Sequence of protein 2:
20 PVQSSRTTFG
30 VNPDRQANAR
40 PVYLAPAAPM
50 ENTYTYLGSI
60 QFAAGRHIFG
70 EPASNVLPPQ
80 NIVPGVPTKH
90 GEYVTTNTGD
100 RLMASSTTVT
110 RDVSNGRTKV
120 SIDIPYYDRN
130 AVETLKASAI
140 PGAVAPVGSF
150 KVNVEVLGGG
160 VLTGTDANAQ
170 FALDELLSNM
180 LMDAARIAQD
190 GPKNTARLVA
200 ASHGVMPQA

Sequence of protein 1:
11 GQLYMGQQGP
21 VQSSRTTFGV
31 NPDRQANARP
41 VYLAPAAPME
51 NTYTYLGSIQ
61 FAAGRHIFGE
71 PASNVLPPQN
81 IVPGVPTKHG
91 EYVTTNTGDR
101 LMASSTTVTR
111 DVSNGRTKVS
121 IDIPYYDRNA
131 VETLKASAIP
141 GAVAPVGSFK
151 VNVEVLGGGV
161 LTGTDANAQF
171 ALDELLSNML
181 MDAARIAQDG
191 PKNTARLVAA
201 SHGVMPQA

This data describes a binding interaction between two proteins.

Interface contacts:
Residue G203 in protein 1 is in contact with residue T87 in protein 2 (closest heavy-atom distance 3.1 Å).
Residue K192 in protein 1 is in contact with residue E174 in protein 2 (closest heavy-atom distance 3.1 Å).
Residue S201 in protein 1 is in contact with residue R39 in protein 2 (closest heavy-atom distance 3.0 Å).
Residue Y42 in protein 1 contacts residue A195 in protein 2 (closest heavy-atom distance 2.7 Å).
Residue E174 in protein 1 interacts with residue R196 in protein 2 (closest heavy-atom distance 2.8 Å).
Residue A200 in protein 1 interacts with residue G115 in protein 2 (closest heavy-atom distance 2.6 Å).
Residue H66 in protein 1 is in contact with residue T164 in protein 2 (closest heavy-atom distance 3.2 Å).
Residue R196 in protein 1 contacts residue E174 in protein 2 (closest heavy-atom distance 2.7 Å).
Residue A142 in protein 1 contacts residue F28 in protein 2 (closest heavy-atom distance 3.1 Å).
Residue Q188 in protein 1 is in contact with residue S177 in protein 2 (closest heavy-atom distance 3.1 Å).
Residue G159 in protein 1 interacts with residue Y125 in protein 2 (closest heavy-atom distance 3.0 Å).
Residue M205 in protein 1 interacts with residue L43 in protein 2 (closest heavy-atom distance 3.0 Å).
Residue R39 in protein 1 contacts residue A195 in protein 2 (closest heavy-atom distance 3.2 Å).
Residue H202 in protein 1 is in contact with residue V41 in protein 2 (closest heavy-atom distance 3.0 Å).
Residue A195 in protein 1 interacts with residue R39 in protein 2 (closest heavy-atom distance 3.1 Å).
Residue M49 in protein 1 is in contact with residue D182 in protein 2 (closest heavy-atom distance 3.1 Å).
Residue V41 in protein 1 is in contact with residue H202 in protein 2 (closest heavy-atom distance 3.0 Å).
Residue V198 in protein 1 interacts with residue R39 in protein 2 (closest heavy-atom distance 3.2 Å).
Residue D173 in protein 1 contacts residue V198 in protein 2 (closest heavy-atom distance 2.9 Å).
Residue N178 in protein 1 contacts residue Y55 in protein 2 (closest heavy-atom distance 3.2 Å).
Residue T87 in protein 1 interacts with residue G203 in protein 2 (closest heavy-atom distance 2.9 Å).
Residue R39 in protein 1 contacts residue S201 in protein 2 (closest heavy-atom distance 3.1 Å).
Residue R34 in protein 1 interacts with residue V146 in protein 2 (closest heavy-atom distance 3.2 Å).
Residue Y125 in protein 1 interacts with residue R34 in protein 2 (closest heavy-atom distance 2.5 Å).
Residue N152 in protein 1 is in contact with residue E154 in protein 2 (closest heavy-atom distance 2.9 Å).
Residue A199 in protein 1 interacts with residue R39 in protein 2 (closest heavy-atom distance 3.0 Å).
Residue T52 in protein 1 is in contact with residue D182 in protein 2 (closest heavy-atom distance 2.8 Å).
Residue A195 in protein 1 interacts with residue Y42 in protein 2 (closest heavy-atom distance 2.8 Å).
Residue L156 in protein 1 is in contact with residue K150 in protein 2 (closest heavy-atom distance 3.0 Å).
Residue E50 in protein 1 interacts with residue R185 in protein 2 (closest heavy-atom distance 3.1 Å).
Residue D173 in protein 1 is in contact with residue R196 in protein 2 (closest heavy-atom distance 2.8 Å).
Residue F170 in protein 1 contacts residue N193 in protein 2 (closest heavy-atom distance 2.9 Å).
Residue V146 in protein 1 is in contact with residue R34 in protein 2 (closest heavy-atom distance 2.7 Å).
Residue A168 in protein 1 is in contact with residue G64 in protein 2 (closest heavy-atom distance 3.1 Å).
Residue E154 in protein 1 interacts with residue N152 in protein 2 (closest heavy-atom distance 2.8 Å).
Residue K88 in protein 1 interacts with residue S201 in protein 2 (closest heavy-atom distance 3.2 Å).
Residue D33 in protein 1 interacts with residue R65 in protein 2 (closest heavy-atom distance 3.1 Å).
Residue Y55 in protein 1 interacts with residue A171 in protein 2 (closest heavy-atom distance 3.2 Å).
Residue H66 in protein 1 contacts residue L161 in protein 2 (closest heavy-atom distance 3.1 Å).
Residue A171 in protein 1 interacts with residue Y55 in protein 2 (closest heavy-atom distance 2.9 Å).
Residue N193 in protein 1 interacts with residue F170 in protein 2 (closest heavy-atom distance 3.1 Å).
Residue A199 in protein 1 is in contact with residue G157 in protein 2 (closest heavy-atom distance 2.9 Å).
Residue G115 in protein 1 contacts residue A200 in protein 2 (closest heavy-atom distance 2.5 Å).
Residue R39 in protein 1 contacts residue V198 in protein 2 (closest heavy-atom distance 2.8 Å).
Residue S177 in protein 1 interacts with residue Q188 in protein 2 (closest heavy-atom distance 3.2 Å).
Residue R110 in protein 1 contacts residue I186 in protein 2 (closest heavy-atom distance 3.2 Å).
Residue K150 in protein 1 is in contact with residue L156 in protein 2 (closest heavy-atom distance 3.0 Å).
Residue G157 in protein 1 interacts with residue A199 in protein 2 (closest heavy-atom distance 2.9 Å).
Residue M205 in protein 1 is in contact with residue G84 in protein 2 (closest heavy-atom distance 3.0 Å).
Residue V41 in protein 1 contacts residue A195 in protein 2 (closest heavy-atom distance 3.2 Å).
Residue G84 in protein 1 interacts with residue M205 in protein 2 (closest heavy-atom distance 3.1 Å).
Residue T164 in protein 1 is in contact with residue H66 in protein 2 (closest heavy-atom distance 3.1 Å).
Residue V204 in protein 1 is in contact with residue V41 in protein 2 (closest heavy-atom distance 3.0 Å).
Residue L161 in protein 1 is in contact with residue H66 in protein 2 (closest heavy-atom distance 3.2 Å).
Residue R39 in protein 1 is in contact with residue A199 in protein 2 (closest heavy-atom distance 3.1 Å).
Residue T162 in protein 1 interacts with residue R65 in protein 2 (closest heavy-atom distance 2.9 Å).
Residue R196 in protein 1 is in contact with residue D173 in protein 2 (closest heavy-atom distance 2.8 Å).
Residue L43 in protein 1 is in contact with residue V204 in protein 2 (closest heavy-atom distance 3.2 Å).
Residue N31 in protein 1 contacts residue R65 in protein 2 (closest heavy-atom distance 2.9 Å).
Residue D182 in protein 1 interacts with residue T52 in protein 2 (closest heavy-atom distance 2.6 Å).